Sequence of protein 2:
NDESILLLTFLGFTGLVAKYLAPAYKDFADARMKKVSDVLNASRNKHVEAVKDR

Residue-level contacts at the interface:
Residue F30 in protein 1 contacts residue H99 in protein 2 (closest heavy-atom distance 5.0 Å).
Residue F30 in protein 1 interacts with residue R96 in protein 2 (closest heavy-atom distance 4.5 Å).
Residue N26 in protein 1 contacts residue V100 in protein 2 (closest heavy-atom distance 4.8 Å).
Residue N26 in protein 1 is in contact with residue H99 in protein 2 (closest heavy-atom distance 3.5 Å).
Residue E81 in protein 1 contacts residue E55 in protein 2 (closest heavy-atom distance 4.4 Å).
Residue W67 in protein 1 interacts with residue F62 in protein 2 (closest heavy-atom distance 3.7 Å).
Residue W67 in protein 1 interacts with residue T66 in protein 2 (closest heavy-atom distance 3.2 Å).
Residue W67 in protein 1 is in contact with residue L63 in protein 2 (closest heavy-atom distance 3.6 Å).
Residue F30 in protein 1 is in contact with residue V100 in protein 2 (closest heavy-atom distance 4.2 Å).
Residue E81 in protein 1 is in contact with residue N53 in protein 2 (closest heavy-atom distance 4.8 Å).
Residue N26 in protein 1 interacts with residue V103 in protein 2 (closest heavy-atom distance 4.5 Å).
Residue I74 in protein 1 contacts residue L59 in protein 2 (closest heavy-atom distance 4.5 Å).

This data describes a binding interaction between two proteins.

Sequence of protein 1:
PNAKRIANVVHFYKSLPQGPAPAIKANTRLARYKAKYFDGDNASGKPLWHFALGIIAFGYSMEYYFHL